Sequence of the first protein:
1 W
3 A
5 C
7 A

Sequence of the second protein:
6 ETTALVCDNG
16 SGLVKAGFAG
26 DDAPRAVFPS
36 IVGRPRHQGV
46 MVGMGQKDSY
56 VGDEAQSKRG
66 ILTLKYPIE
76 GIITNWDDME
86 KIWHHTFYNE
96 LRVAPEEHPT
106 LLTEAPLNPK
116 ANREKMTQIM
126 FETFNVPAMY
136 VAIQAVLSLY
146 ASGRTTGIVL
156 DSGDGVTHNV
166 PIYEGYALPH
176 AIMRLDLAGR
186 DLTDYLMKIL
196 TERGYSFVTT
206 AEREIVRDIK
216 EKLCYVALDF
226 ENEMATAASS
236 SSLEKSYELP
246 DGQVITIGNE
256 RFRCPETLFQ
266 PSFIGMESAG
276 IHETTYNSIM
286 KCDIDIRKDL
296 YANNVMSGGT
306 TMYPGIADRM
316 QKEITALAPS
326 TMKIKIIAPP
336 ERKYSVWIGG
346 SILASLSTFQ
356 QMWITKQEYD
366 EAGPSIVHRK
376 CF

Residue-level contacts at the interface:
Residue I250 in the second protein contacts residue A3 in the first protein (closest heavy-atom distance 4.5 Å).
Residue G199 in the second protein interacts with residue W1 in the first protein (closest heavy-atom distance 3.2 Å).
Residue S201 in the second protein contacts residue W1 in the first protein (closest heavy-atom distance 3.9 Å).
Residue Q248 in the second protein contacts residue A3 in the first protein (closest heavy-atom distance 3.3 Å).
Residue F202 in the second protein contacts residue A3 in the first protein (closest heavy-atom distance 4.3 Å).
Residue Y200 in the second protein interacts with residue A3 in the first protein (closest heavy-atom distance 3.6 Å).
Residue Y200 in the second protein contacts residue W1 in the first protein (closest heavy-atom distance 4.4 Å).
Residue G199 in the second protein interacts with residue A3 in the first protein (closest heavy-atom distance 4.4 Å).
Residue S201 in the second protein interacts with residue C5 in the first protein (closest heavy-atom distance 5.0 Å).
Residue T196 in the second protein interacts with residue W1 in the first protein (closest heavy-atom distance 3.7 Å).
Residue S201 in the second protein contacts residue A3 in the first protein (closest heavy-atom distance 3.2 Å).
Residue L244 in the second protein contacts residue A3 in the first protein (closest heavy-atom distance 4.6 Å).

This data describes a binding interaction between two proteins.